Residue-level contacts at the interface:
Residue Q225 in chain B is in contact with residue R166 in chain A (closest heavy-atom distance 3.4 Å).
Residue T198 in chain B interacts with residue R166 in chain A (closest heavy-atom distance 4.1 Å).
Residue K33 in chain B interacts with residue R207 in chain A (closest heavy-atom distance 4.2 Å).
Residue G32 in chain B interacts with residue R207 in chain A (closest heavy-atom distance 4.0 Å).
Residue E34 in chain B contacts residue R207 in chain A (closest heavy-atom distance 2.6 Å).
Residue V29 in chain B interacts with residue R207 in chain A (closest heavy-atom distance 3.4 Å).
Residue V201 in chain B contacts residue R166 in chain A (closest heavy-atom distance 3.7 Å).
Residue T198 in chain B interacts with residue Q167 in chain A (closest heavy-atom distance 4.3 Å).
Residue T198 in chain B is in contact with residue N168 in chain A (closest heavy-atom distance 3.4 Å).
Residue V201 in chain B is in contact with residue L163 in chain A (closest heavy-atom distance 4.5 Å).
Residue V199 in chain B interacts with residue R166 in chain A (closest heavy-atom distance 3.4 Å).

Sequence of chain B:
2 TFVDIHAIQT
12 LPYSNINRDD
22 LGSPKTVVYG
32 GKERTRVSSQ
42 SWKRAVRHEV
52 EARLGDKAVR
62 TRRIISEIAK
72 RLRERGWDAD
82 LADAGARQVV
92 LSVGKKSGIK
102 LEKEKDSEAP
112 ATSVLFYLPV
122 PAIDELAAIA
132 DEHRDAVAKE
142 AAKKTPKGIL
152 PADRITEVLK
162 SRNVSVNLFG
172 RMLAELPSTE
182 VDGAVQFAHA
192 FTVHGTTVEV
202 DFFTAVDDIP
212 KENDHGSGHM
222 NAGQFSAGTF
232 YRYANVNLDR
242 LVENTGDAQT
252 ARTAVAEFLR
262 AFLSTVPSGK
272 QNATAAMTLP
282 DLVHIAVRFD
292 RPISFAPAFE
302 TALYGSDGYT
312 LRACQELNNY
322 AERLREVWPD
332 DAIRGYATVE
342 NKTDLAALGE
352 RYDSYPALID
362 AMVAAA

The following describes two proteins that form a bound complex.

Sequence of chain A:
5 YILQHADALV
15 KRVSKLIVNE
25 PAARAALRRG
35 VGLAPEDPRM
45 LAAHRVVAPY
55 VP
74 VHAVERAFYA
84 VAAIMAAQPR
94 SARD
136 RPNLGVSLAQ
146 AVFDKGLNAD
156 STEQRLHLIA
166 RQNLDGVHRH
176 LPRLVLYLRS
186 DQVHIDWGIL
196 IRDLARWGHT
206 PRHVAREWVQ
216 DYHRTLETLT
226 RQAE